Sequence of protein 2:
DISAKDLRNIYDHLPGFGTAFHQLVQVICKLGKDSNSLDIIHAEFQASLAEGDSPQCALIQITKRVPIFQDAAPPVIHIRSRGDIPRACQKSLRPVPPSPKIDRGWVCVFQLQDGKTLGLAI

Residue-level contacts at the interface:
Residue P22 in protein 2 contacts residue K98 in protein 1 (closest heavy-atom distance 3.8 Å).
Residue Q63 in protein 2 is in contact with residue S99 in protein 1 (closest heavy-atom distance 4.2 Å).
Residue D60 in protein 2 interacts with residue R111 in protein 1 (closest heavy-atom distance 2.9 Å).
Residue S61 in protein 2 contacts residue A128 in protein 1 (closest heavy-atom distance 3.6 Å).
Residue Q63 in protein 2 interacts with residue I129 in protein 1 (closest heavy-atom distance 3.2 Å).
Residue C64 in protein 2 is in contact with residue I129 in protein 1 (closest heavy-atom distance 3.9 Å).
Residue K71 in protein 2 contacts residue I67 in protein 1 (closest heavy-atom distance 4.4 Å).
Residue C64 in protein 2 is in contact with residue D110 in protein 1 (closest heavy-atom distance 3.8 Å).
Residue S61 in protein 2 interacts with residue W113 in protein 1 (closest heavy-atom distance 3.7 Å).
Residue R101 in protein 2 is in contact with residue P62 in protein 1 (closest heavy-atom distance 3.4 Å).
Residue I67 in protein 2 contacts residue I129 in protein 1 (closest heavy-atom distance 4.5 Å).
Residue W113 in protein 2 interacts with residue G59 in protein 1 (closest heavy-atom distance 2.8 Å).
Residue D60 in protein 2 contacts residue W113 in protein 1 (closest heavy-atom distance 4.1 Å).
Residue R111 in protein 2 is in contact with residue E58 in protein 1 (closest heavy-atom distance 3.3 Å).
Residue I67 in protein 2 is in contact with residue I67 in protein 1 (closest heavy-atom distance 4.8 Å).
Residue W113 in protein 2 interacts with residue S61 in protein 1 (closest heavy-atom distance 3.8 Å).
Residue G59 in protein 2 contacts residue W113 in protein 1 (closest heavy-atom distance 2.8 Å).
Residue K71 in protein 2 interacts with residue Q68 in protein 1 (closest heavy-atom distance 2.7 Å).
Residue A128 in protein 2 contacts residue S61 in protein 1 (closest heavy-atom distance 3.9 Å).
Residue E58 in protein 2 contacts residue R111 in protein 1 (closest heavy-atom distance 3.0 Å).
Residue I129 in protein 2 interacts with residue C64 in protein 1 (closest heavy-atom distance 3.9 Å).
Residue S61 in protein 2 is in contact with residue I129 in protein 1 (closest heavy-atom distance 4.1 Å).
Residue R101 in protein 2 interacts with residue S61 in protein 1 (closest heavy-atom distance 4.5 Å).
Residue G112 in protein 2 interacts with residue S61 in protein 1 (closest heavy-atom distance 3.0 Å).
Residue R101 in protein 2 interacts with residue P22 in protein 1 (closest heavy-atom distance 4.5 Å).
Residue R111 in protein 2 contacts residue C64 in protein 1 (closest heavy-atom distance 3.4 Å).
Residue S61 in protein 2 interacts with residue R111 in protein 1 (closest heavy-atom distance 3.0 Å).
Residue G59 in protein 2 interacts with residue P104 in protein 1 (closest heavy-atom distance 3.4 Å).
Residue S61 in protein 2 is in contact with residue G112 in protein 1 (closest heavy-atom distance 2.8 Å).
Residue S99 in protein 2 interacts with residue Q63 in protein 1 (closest heavy-atom distance 4.2 Å).
Residue Q68 in protein 2 is in contact with residue K71 in protein 1 (closest heavy-atom distance 2.9 Å).
Residue F28 in protein 2 is in contact with residue I129 in protein 1 (closest heavy-atom distance 4.2 Å).
Residue R101 in protein 2 is in contact with residue H20 in protein 1 (closest heavy-atom distance 2.9 Å).
Residue K98 in protein 2 contacts residue F24 in protein 1 (closest heavy-atom distance 3.5 Å).
Residue H20 in protein 2 contacts residue R101 in protein 1 (closest heavy-atom distance 3.5 Å).
Residue R111 in protein 2 contacts residue S61 in protein 1 (closest heavy-atom distance 3.1 Å).
Residue W113 in protein 2 is in contact with residue D60 in protein 1 (closest heavy-atom distance 4.2 Å).
Residue I129 in protein 2 is in contact with residue Q63 in protein 1 (closest heavy-atom distance 3.5 Å).
Residue I67 in protein 2 contacts residue K71 in protein 1 (closest heavy-atom distance 4.2 Å).
Residue I129 in protein 2 is in contact with residue I67 in protein 1 (closest heavy-atom distance 4.6 Å).
Residue P104 in protein 2 is in contact with residue G59 in protein 1 (closest heavy-atom distance 4.0 Å).
Residue Q63 in protein 2 contacts residue A128 in protein 1 (closest heavy-atom distance 3.4 Å).
Residue R111 in protein 2 contacts residue S55 in protein 1 (closest heavy-atom distance 4.9 Å).
Residue G59 in protein 2 is in contact with residue R111 in protein 1 (closest heavy-atom distance 4.0 Å).
Residue R101 in protein 2 contacts residue Q63 in protein 1 (closest heavy-atom distance 4.2 Å).
Residue C64 in protein 2 interacts with residue G112 in protein 1 (closest heavy-atom distance 3.7 Å).
Residue G112 in protein 2 is in contact with residue C64 in protein 1 (closest heavy-atom distance 3.6 Å).
Residue D110 in protein 2 interacts with residue C64 in protein 1 (closest heavy-atom distance 3.8 Å).
Residue R111 in protein 2 is in contact with residue G59 in protein 1 (closest heavy-atom distance 4.2 Å).
Residue C64 in protein 2 contacts residue R111 in protein 1 (closest heavy-atom distance 3.2 Å).
Residue F28 in protein 2 interacts with residue F28 in protein 1 (closest heavy-atom distance 4.6 Å).
Residue K71 in protein 2 contacts residue K71 in protein 1 (closest heavy-atom distance 3.0 Å).
Residue K98 in protein 2 is in contact with residue P22 in protein 1 (closest heavy-atom distance 3.4 Å).
Residue R101 in protein 2 contacts residue L21 in protein 1 (closest heavy-atom distance 4.6 Å).
Residue I129 in protein 2 interacts with residue S61 in protein 1 (closest heavy-atom distance 4.3 Å).
Residue D19 in protein 2 interacts with residue R101 in protein 1 (closest heavy-atom distance 4.3 Å).
Residue I129 in protein 2 contacts residue F28 in protein 1 (closest heavy-atom distance 3.9 Å).
Residue R111 in protein 2 is in contact with residue D60 in protein 1 (closest heavy-atom distance 2.9 Å).
Residue A128 in protein 2 is in contact with residue Q63 in protein 1 (closest heavy-atom distance 3.6 Å).
Residue P62 in protein 2 contacts residue R101 in protein 1 (closest heavy-atom distance 3.4 Å).

Sequence of protein 1:
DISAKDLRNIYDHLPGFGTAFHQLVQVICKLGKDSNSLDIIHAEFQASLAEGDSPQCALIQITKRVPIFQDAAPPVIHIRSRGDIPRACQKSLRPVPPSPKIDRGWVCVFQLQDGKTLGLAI

These two protein chains interact to form a complex.